Sequence of protein 1:
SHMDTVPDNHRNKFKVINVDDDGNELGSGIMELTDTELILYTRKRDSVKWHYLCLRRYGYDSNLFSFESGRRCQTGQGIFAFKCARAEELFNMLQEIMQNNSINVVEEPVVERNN

Residue-level contacts at the interface:
Residue Y58 in protein 1 is in contact with residue E16 in protein 2 (closest heavy-atom distance 3.5 Å).
Residue D21 in protein 1 interacts with residue I7 in protein 2 (closest heavy-atom distance 3.5 Å).
Residue G23 in protein 1 is in contact with residue M9 in protein 2 (closest heavy-atom distance 3.9 Å).
Residue R57 in protein 1 interacts with residue I15 in protein 2 (closest heavy-atom distance 3.1 Å).
Residue Y58 in protein 1 interacts with residue I15 in protein 2 (closest heavy-atom distance 2.6 Å).
Residue D61 in protein 1 contacts residue P13 in protein 2 (closest heavy-atom distance 3.4 Å).
Residue D22 in protein 1 contacts residue I7 in protein 2 (closest heavy-atom distance 3.8 Å).
Residue A81 in protein 1 interacts with residue I12 in protein 2 (closest heavy-atom distance 3.4 Å).
Residue F91 in protein 1 interacts with residue I15 in protein 2 (closest heavy-atom distance 3.3 Å).
Residue R56 in protein 1 contacts residue I15 in protein 2 (closest heavy-atom distance 3.6 Å).
Residue I79 in protein 1 interacts with residue P2 in protein 2 (closest heavy-atom distance 3.5 Å).
Residue R57 in protein 1 interacts with residue P2 in protein 2 (closest heavy-atom distance 3.1 Å).
Residue R57 in protein 1 interacts with residue E16 in protein 2 (closest heavy-atom distance 4.2 Å).
Residue A81 in protein 1 is in contact with residue I7 in protein 2 (closest heavy-atom distance 3.5 Å).
Residue Y60 in protein 1 contacts residue I12 in protein 2 (closest heavy-atom distance 3.0 Å).
Residue L53 in protein 1 interacts with residue Q19 in protein 2 (closest heavy-atom distance 3.4 Å).
Residue D61 in protein 1 interacts with residue T10 in protein 2 (closest heavy-atom distance 2.8 Å).
Residue Y58 in protein 1 is in contact with residue V14 in protein 2 (closest heavy-atom distance 3.1 Å).
Residue L64 in protein 1 is in contact with residue T10 in protein 2 (closest heavy-atom distance 3.0 Å).
Residue S66 in protein 1 interacts with residue V14 in protein 2 (closest heavy-atom distance 3.9 Å).
Residue R56 in protein 1 contacts residue N17 in protein 2 (closest heavy-atom distance 3.1 Å).
Residue R57 in protein 1 is in contact with residue D3 in protein 2 (closest heavy-atom distance 2.8 Å).
Residue G23 in protein 1 contacts residue G8 in protein 2 (closest heavy-atom distance 3.6 Å).
Residue M98 in protein 1 is in contact with residue P18 in protein 2 (closest heavy-atom distance 3.5 Å).
Residue L64 in protein 1 is in contact with residue I12 in protein 2 (closest heavy-atom distance 3.2 Å).
Residue P109 in protein 1 contacts residue I23 in protein 2 (closest heavy-atom distance 4.1 Å).
Residue Q99 in protein 1 interacts with residue P18 in protein 2 (closest heavy-atom distance 4.0 Å).
Residue Y58 in protein 1 contacts residue N17 in protein 2 (closest heavy-atom distance 3.2 Å).
Residue Q95 in protein 1 interacts with residue I15 in protein 2 (closest heavy-atom distance 3.7 Å).
Residue D61 in protein 1 interacts with residue K11 in protein 2 (closest heavy-atom distance 2.9 Å).
Residue S102 in protein 1 is in contact with residue Q19 in protein 2 (closest heavy-atom distance 3.3 Å).
Residue L64 in protein 1 is in contact with residue I7 in protein 2 (closest heavy-atom distance 3.7 Å).
Residue I103 in protein 1 is in contact with residue Q19 in protein 2 (closest heavy-atom distance 3.5 Å).
Residue I79 in protein 1 interacts with residue V5 in protein 2 (closest heavy-atom distance 3.2 Å).
Residue S66 in protein 1 interacts with residue V5 in protein 2 (closest heavy-atom distance 3.0 Å).
Residue D21 in protein 1 contacts residue G8 in protein 2 (closest heavy-atom distance 3.7 Å).
Residue R56 in protein 1 contacts residue E16 in protein 2 (closest heavy-atom distance 2.9 Å).
Residue L55 in protein 1 contacts residue N17 in protein 2 (closest heavy-atom distance 2.7 Å).
Residue V19 in protein 1 contacts residue I7 in protein 2 (closest heavy-atom distance 3.4 Å).
Residue G59 in protein 1 interacts with residue P13 in protein 2 (closest heavy-atom distance 3.8 Å).
Residue Y58 in protein 1 interacts with residue P18 in protein 2 (closest heavy-atom distance 3.2 Å).
Residue S66 in protein 1 contacts residue I12 in protein 2 (closest heavy-atom distance 3.2 Å).
Residue A81 in protein 1 contacts residue V5 in protein 2 (closest heavy-atom distance 3.5 Å).
Residue D22 in protein 1 interacts with residue M9 in protein 2 (closest heavy-atom distance 3.0 Å).
Residue G59 in protein 1 contacts residue V14 in protein 2 (closest heavy-atom distance 3.3 Å).
Residue R57 in protein 1 is in contact with residue V14 in protein 2 (closest heavy-atom distance 3.2 Å).
Residue D22 in protein 1 interacts with residue G8 in protein 2 (closest heavy-atom distance 3.1 Å).
Residue N63 in protein 1 is in contact with residue M9 in protein 2 (closest heavy-atom distance 3.5 Å).
Residue Y60 in protein 1 is in contact with residue P13 in protein 2 (closest heavy-atom distance 3.0 Å).
Residue D61 in protein 1 interacts with residue I12 in protein 2 (closest heavy-atom distance 3.7 Å).
Residue M98 in protein 1 interacts with residue Q19 in protein 2 (closest heavy-atom distance 3.1 Å).
Residue K83 in protein 1 is in contact with residue M9 in protein 2 (closest heavy-atom distance 3.4 Å).
Residue L53 in protein 1 contacts residue I23 in protein 2 (closest heavy-atom distance 4.2 Å).
Residue S62 in protein 1 contacts residue M9 in protein 2 (closest heavy-atom distance 3.7 Å).
Residue F65 in protein 1 interacts with residue I12 in protein 2 (closest heavy-atom distance 3.6 Å).
Residue M98 in protein 1 is in contact with residue N17 in protein 2 (closest heavy-atom distance 3.5 Å).
Residue Y52 in protein 1 is in contact with residue Q19 in protein 2 (closest heavy-atom distance 3.6 Å).
Residue G23 in protein 1 interacts with residue I7 in protein 2 (closest heavy-atom distance 3.2 Å).
Residue G59 in protein 1 interacts with residue I12 in protein 2 (closest heavy-atom distance 3.4 Å).
Residue S62 in protein 1 is in contact with residue T10 in protein 2 (closest heavy-atom distance 3.0 Å).

The following describes two proteins that form a bound complex.

Sequence of protein 2:
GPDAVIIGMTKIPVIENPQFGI